Interface contacts:
Residue R255 in chain A interacts with residue Y72 in chain B (closest heavy-atom distance 2.5 Å).
Residue H264 in chain A interacts with residue S129 in chain B (closest heavy-atom distance 2.5 Å).
Residue Y233 in chain A is in contact with residue N115 in chain B (closest heavy-atom distance 3.3 Å).
Residue E252 in chain A is in contact with residue R26 in chain B (closest heavy-atom distance 3.0 Å).
Residue T259 in chain A interacts with residue G70 in chain B (closest heavy-atom distance 3.4 Å).
Residue Y83 in chain A is in contact with residue D27 in chain B (closest heavy-atom distance 2.7 Å).
Residue H264 in chain A contacts residue Q130 in chain B (closest heavy-atom distance 3.3 Å).
Residue F248 in chain A interacts with residue R164 in chain B (closest heavy-atom distance 3.2 Å).
Residue H264 in chain A contacts residue Y134 in chain B (closest heavy-atom distance 3.1 Å).
Residue N249 in chain A interacts with residue I77 in chain B (closest heavy-atom distance 3.1 Å).
Residue P260 in chain A interacts with residue N144 in chain B (closest heavy-atom distance 3.1 Å).
Residue Q244 in chain A contacts residue M79 in chain B (closest heavy-atom distance 3.4 Å).
Residue T259 in chain A interacts with residue N149 in chain B (closest heavy-atom distance 3.2 Å).
Residue Y233 in chain A is in contact with residue V118 in chain B (closest heavy-atom distance 3.0 Å).
Residue K267 in chain A interacts with residue E69 in chain B (closest heavy-atom distance 3.1 Å).
Residue Y83 in chain A is in contact with residue I59 in chain B (closest heavy-atom distance 2.7 Å).
Residue S82 in chain A interacts with residue I59 in chain B (closest heavy-atom distance 3.3 Å).
Residue Y83 in chain A is in contact with residue T30 in chain B (closest heavy-atom distance 3.5 Å).
Residue Y83 in chain A interacts with residue R120 in chain B (closest heavy-atom distance 2.7 Å).
Residue R124 in chain A is in contact with residue P47 in chain B (closest heavy-atom distance 3.4 Å).
Residue M116 in chain A interacts with residue T51 in chain B (closest heavy-atom distance 3.4 Å).
Residue R124 in chain A contacts residue D49 in chain B (closest heavy-atom distance 3.1 Å).
Residue D246 in chain A contacts residue R164 in chain B (closest heavy-atom distance 2.5 Å).
Residue K125 in chain A contacts residue P47 in chain B (closest heavy-atom distance 2.9 Å).
Residue N262 in chain A interacts with residue Y67 in chain B (closest heavy-atom distance 3.2 Å).
Residue R255 in chain A interacts with residue R73 in chain B (closest heavy-atom distance 3.4 Å).
Residue Y257 in chain A interacts with residue R26 in chain B (closest heavy-atom distance 3.3 Å).
Residue G85 in chain A interacts with residue Q56 in chain B (closest heavy-atom distance 3.0 Å).
Residue R124 in chain A is in contact with residue K45 in chain B (closest heavy-atom distance 3.4 Å).
Residue W270 in chain A interacts with residue N127 in chain B (closest heavy-atom distance 2.9 Å).
Residue Q244 in chain A contacts residue I77 in chain B (closest heavy-atom distance 3.3 Å).
Residue R124 in chain A is in contact with residue K46 in chain B (closest heavy-atom distance 3.3 Å).
Residue M116 in chain A contacts residue D49 in chain B (closest heavy-atom distance 3.3 Å).
Residue Y257 in chain A contacts residue K71 in chain B (closest heavy-atom distance 3.1 Å).
Residue Q235 in chain A interacts with residue S116 in chain B (closest heavy-atom distance 3.3 Å).
Residue C265 in chain A is in contact with residue Y67 in chain B (closest heavy-atom distance 3.4 Å).
Residue N258 in chain A contacts residue K71 in chain B (closest heavy-atom distance 3.2 Å).
Residue D84 in chain A contacts residue L58 in chain B (closest heavy-atom distance 3.4 Å).
Residue E236 in chain A interacts with residue S116 in chain B (closest heavy-atom distance 2.7 Å).
Residue N258 in chain A is in contact with residue G70 in chain B (closest heavy-atom distance 3.3 Å).
Residue F248 in chain A contacts residue H159 in chain B (closest heavy-atom distance 3.5 Å).
Residue S82 in chain A is in contact with residue L58 in chain B (closest heavy-atom distance 3.2 Å).
Residue H264 in chain A is in contact with residue V128 in chain B (closest heavy-atom distance 3.2 Å).
Residue K267 in chain A contacts residue Y67 in chain B (closest heavy-atom distance 3.2 Å).
Residue M89 in chain A interacts with residue T119 in chain B (closest heavy-atom distance 3.2 Å).
Residue W270 in chain A is in contact with residue Q92 in chain B (closest heavy-atom distance 3.3 Å).
Residue Q247 in chain A interacts with residue P78 in chain B (closest heavy-atom distance 3.1 Å).
Residue T259 in chain A contacts residue N144 in chain B (closest heavy-atom distance 2.7 Å).
Residue E90 in chain A is in contact with residue S76 in chain B (closest heavy-atom distance 3.1 Å).
Residue R93 in chain A contacts residue V118 in chain B (closest heavy-atom distance 2.6 Å).
Residue R93 in chain A interacts with residue I77 in chain B (closest heavy-atom distance 3.3 Å).
Residue R255 in chain A interacts with residue F141 in chain B (closest heavy-atom distance 2.5 Å).
Residue D84 in chain A is in contact with residue I59 in chain B (closest heavy-atom distance 2.8 Å).
Residue Y83 in chain A interacts with residue A75 in chain B (closest heavy-atom distance 3.4 Å).
Residue P256 in chain A contacts residue A143 in chain B (closest heavy-atom distance 3.4 Å).
Residue Y233 in chain A is in contact with residue V117 in chain B (closest heavy-atom distance 3.0 Å).
Residue D253 in chain A contacts residue C19 in chain B (closest heavy-atom distance 3.2 Å).
Residue E240 in chain A contacts residue V117 in chain B (closest heavy-atom distance 3.3 Å).
Residue E254 in chain A interacts with residue K154 in chain B (closest heavy-atom distance 3.4 Å).
Residue E90 in chain A contacts residue R120 in chain B (closest heavy-atom distance 3.4 Å).

This data describes a binding interaction between two proteins.

Sequence of chain B:
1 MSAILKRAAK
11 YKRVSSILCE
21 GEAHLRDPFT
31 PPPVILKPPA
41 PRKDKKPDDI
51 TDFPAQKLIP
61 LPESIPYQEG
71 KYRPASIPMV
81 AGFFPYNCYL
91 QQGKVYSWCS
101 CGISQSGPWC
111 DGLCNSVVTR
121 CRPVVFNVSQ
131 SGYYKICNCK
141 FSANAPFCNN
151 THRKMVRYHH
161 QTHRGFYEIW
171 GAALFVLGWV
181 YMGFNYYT

Sequence of chain A:
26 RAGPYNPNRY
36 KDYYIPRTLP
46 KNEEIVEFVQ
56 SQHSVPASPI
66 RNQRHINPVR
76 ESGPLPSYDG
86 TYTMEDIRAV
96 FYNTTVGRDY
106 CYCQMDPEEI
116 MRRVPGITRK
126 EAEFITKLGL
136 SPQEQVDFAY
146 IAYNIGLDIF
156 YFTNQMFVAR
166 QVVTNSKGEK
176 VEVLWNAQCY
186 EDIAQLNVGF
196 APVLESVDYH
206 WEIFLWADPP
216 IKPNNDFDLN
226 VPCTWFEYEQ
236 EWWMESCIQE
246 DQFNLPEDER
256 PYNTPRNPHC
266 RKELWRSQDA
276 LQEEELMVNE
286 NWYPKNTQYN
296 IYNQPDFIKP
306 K